Sequence of chain B:
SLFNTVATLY

This data describes a binding interaction between two proteins.

Sequence of chain A:
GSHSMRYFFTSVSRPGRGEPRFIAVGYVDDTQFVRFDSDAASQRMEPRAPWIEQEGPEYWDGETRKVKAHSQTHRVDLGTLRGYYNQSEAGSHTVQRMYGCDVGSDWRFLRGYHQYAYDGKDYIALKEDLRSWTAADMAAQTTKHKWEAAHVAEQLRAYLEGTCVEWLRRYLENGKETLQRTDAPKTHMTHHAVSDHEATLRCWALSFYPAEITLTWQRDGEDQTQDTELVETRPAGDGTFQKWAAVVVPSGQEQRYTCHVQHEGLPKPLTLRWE

Contacts between the two chains:
Residue L156 in chain A contacts residue F3 in chain B (closest heavy-atom distance 3.8 Å).
Residue Y116 in chain A contacts residue L9 in chain B (closest heavy-atom distance 3.5 Å).
Residue K66 in chain A is in contact with residue N4 in chain B (closest heavy-atom distance 3.4 Å).
Residue Y84 in chain A is in contact with residue Y10 in chain B (closest heavy-atom distance 4.8 Å).
Residue D77 in chain A contacts residue Y10 in chain B (closest heavy-atom distance 4.7 Å).
Residue D77 in chain A contacts residue L9 in chain B (closest heavy-atom distance 3.0 Å).
Residue F33 in chain A contacts residue S1 in chain B (closest heavy-atom distance 4.9 Å).
Residue W147 in chain A interacts with residue L9 in chain B (closest heavy-atom distance 3.6 Å).
Residue Y59 in chain A interacts with residue S1 in chain B (closest heavy-atom distance 4.4 Å).
Residue Y159 in chain A is in contact with residue S1 in chain B (closest heavy-atom distance 2.6 Å).
Residue H70 in chain A interacts with residue F3 in chain B (closest heavy-atom distance 3.1 Å).
Residue R97 in chain A is in contact with residue A7 in chain B (closest heavy-atom distance 3.8 Å).
Residue K66 in chain A contacts residue S1 in chain B (closest heavy-atom distance 2.9 Å).
Residue Y7 in chain A interacts with residue S1 in chain B (closest heavy-atom distance 2.8 Å).
Residue D77 in chain A interacts with residue T8 in chain B (closest heavy-atom distance 3.5 Å).
Residue Y7 in chain A is in contact with residue L2 in chain B (closest heavy-atom distance 3.6 Å).
Residue Y159 in chain A contacts residue F3 in chain B (closest heavy-atom distance 3.5 Å).
Residue Y159 in chain A contacts residue L2 in chain B (closest heavy-atom distance 3.7 Å).
Residue K146 in chain A contacts residue L9 in chain B (closest heavy-atom distance 4.0 Å).
Residue H70 in chain A contacts residue L2 in chain B (closest heavy-atom distance 4.2 Å).
Residue W147 in chain A is in contact with residue T8 in chain B (closest heavy-atom distance 3.0 Å).
Residue Y99 in chain A is in contact with residue L2 in chain B (closest heavy-atom distance 3.5 Å).
Residue R97 in chain A is in contact with residue V6 in chain B (closest heavy-atom distance 3.5 Å).
Residue E63 in chain A interacts with residue L2 in chain B (closest heavy-atom distance 3.0 Å).
Residue T73 in chain A interacts with residue T8 in chain B (closest heavy-atom distance 4.1 Å).
Residue K146 in chain A contacts residue Y10 in chain B (closest heavy-atom distance 4.6 Å).
Residue T143 in chain A interacts with residue L9 in chain B (closest heavy-atom distance 3.7 Å).
Residue I124 in chain A interacts with residue L9 in chain B (closest heavy-atom distance 4.9 Å).
Residue Y123 in chain A is in contact with residue L9 in chain B (closest heavy-atom distance 3.9 Å).
Residue L81 in chain A interacts with residue L9 in chain B (closest heavy-atom distance 3.6 Å).
Residue D77 in chain A interacts with residue A7 in chain B (closest heavy-atom distance 4.7 Å).
Residue Y99 in chain A interacts with residue F3 in chain B (closest heavy-atom distance 3.0 Å).
Residue E63 in chain A contacts residue S1 in chain B (closest heavy-atom distance 3.0 Å).
Residue A69 in chain A is in contact with residue V6 in chain B (closest heavy-atom distance 4.0 Å).
Residue T73 in chain A interacts with residue V6 in chain B (closest heavy-atom distance 3.4 Å).
Residue M5 in chain A is in contact with residue S1 in chain B (closest heavy-atom distance 3.9 Å).
Residue W167 in chain A is in contact with residue S1 in chain B (closest heavy-atom distance 3.5 Å).
Residue H70 in chain A interacts with residue V6 in chain B (closest heavy-atom distance 3.8 Å).
Residue K66 in chain A interacts with residue L2 in chain B (closest heavy-atom distance 2.9 Å).
Residue W147 in chain A is in contact with residue A7 in chain B (closest heavy-atom distance 4.1 Å).
Residue V152 in chain A is in contact with residue A7 in chain B (closest heavy-atom distance 4.4 Å).
Residue V67 in chain A contacts residue L2 in chain B (closest heavy-atom distance 3.6 Å).
Residue T73 in chain A contacts residue A7 in chain B (closest heavy-atom distance 3.7 Å).
Residue Q155 in chain A contacts residue F3 in chain B (closest heavy-atom distance 3.7 Å).
Residue Q155 in chain A contacts residue T5 in chain B (closest heavy-atom distance 3.6 Å).
Residue Y84 in chain A contacts residue L9 in chain B (closest heavy-atom distance 4.8 Å).
Residue K66 in chain A is in contact with residue F3 in chain B (closest heavy-atom distance 3.9 Å).
Residue Y171 in chain A interacts with residue S1 in chain B (closest heavy-atom distance 2.7 Å).
Residue R65 in chain A interacts with residue N4 in chain B (closest heavy-atom distance 3.1 Å).
Residue T80 in chain A interacts with residue Y10 in chain B (closest heavy-atom distance 4.1 Å).
Residue F9 in chain A contacts residue L2 in chain B (closest heavy-atom distance 3.5 Å).
Residue M45 in chain A contacts residue L2 in chain B (closest heavy-atom distance 3.6 Å).
Residue T80 in chain A interacts with residue L9 in chain B (closest heavy-atom distance 4.5 Å).
Residue V76 in chain A interacts with residue T8 in chain B (closest heavy-atom distance 3.7 Å).